The following describes two proteins that form a bound complex.

Sequence of chain B:
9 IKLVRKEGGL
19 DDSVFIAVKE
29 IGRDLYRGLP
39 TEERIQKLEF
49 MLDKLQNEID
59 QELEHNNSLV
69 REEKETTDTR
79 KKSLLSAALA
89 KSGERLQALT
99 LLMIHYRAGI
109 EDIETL

Interface contacts:
Residue Q76 in chain A is in contact with residue K14 in chain B (closest heavy-atom distance 3.5 Å).
Residue S22 in chain A is in contact with residue I9 in chain B (closest heavy-atom distance 4.0 Å).
Residue R74 in chain A is in contact with residue V68 in chain B (closest heavy-atom distance 3.5 Å).
Residue A48 in chain A is in contact with residue I102 in chain B (closest heavy-atom distance 3.5 Å).
Residue I46 in chain A contacts residue T98 in chain B (closest heavy-atom distance 3.4 Å).
Residue Q114 in chain A contacts residue L11 in chain B (closest heavy-atom distance 3.3 Å).
Residue L78 in chain A interacts with residue G17 in chain B (closest heavy-atom distance 4.0 Å).
Residue Q114 in chain A is in contact with residue R13 in chain B (closest heavy-atom distance 3.5 Å).
Residue E73 in chain A is in contact with residue I9 in chain B (closest heavy-atom distance 3.8 Å).
Residue Q76 in chain A interacts with residue K10 in chain B (closest heavy-atom distance 3.1 Å).
Residue D21 in chain A contacts residue I9 in chain B (closest heavy-atom distance 2.8 Å).
Residue E110 in chain A contacts residue L11 in chain B (closest heavy-atom distance 3.8 Å).
Residue R74 in chain A interacts with residue L87 in chain B (closest heavy-atom distance 4.1 Å).
Residue G71 in chain A contacts residue I9 in chain B (closest heavy-atom distance 3.2 Å).
Residue R74 in chain A contacts residue N65 in chain B (closest heavy-atom distance 3.2 Å).
Residue F82 in chain A contacts residue D19 in chain B (closest heavy-atom distance 3.8 Å).
Residue Q114 in chain A interacts with residue V12 in chain B (closest heavy-atom distance 3.3 Å).
Residue V80 in chain A interacts with residue E15 in chain B (closest heavy-atom distance 4.0 Å).
Residue F82 in chain A interacts with residue D20 in chain B (closest heavy-atom distance 2.9 Å).
Residue T103 in chain A contacts residue I9 in chain B (closest heavy-atom distance 3.4 Å).
Residue L78 in chain A contacts residue F23 in chain B (closest heavy-atom distance 3.9 Å).
Residue S77 in chain A interacts with residue L18 in chain B (closest heavy-atom distance 2.7 Å).
Residue F111 in chain A contacts residue L11 in chain B (closest heavy-atom distance 3.7 Å).
Residue R74 in chain A interacts with residue N64 in chain B (closest heavy-atom distance 2.8 Å).
Residue S106 in chain A is in contact with residue I9 in chain B (closest heavy-atom distance 3.2 Å).
Residue F75 in chain A interacts with residue L94 in chain B (closest heavy-atom distance 3.7 Å).
Residue W67 in chain A contacts residue F23 in chain B (closest heavy-atom distance 3.7 Å).
Residue S77 in chain A is in contact with residue G17 in chain B (closest heavy-atom distance 3.3 Å).
Residue I46 in chain A interacts with residue L94 in chain B (closest heavy-atom distance 3.8 Å).
Residue F75 in chain A is in contact with residue L61 in chain B (closest heavy-atom distance 3.5 Å).
Residue K15 in chain A is in contact with residue D20 in chain B (closest heavy-atom distance 2.8 Å).
Residue D49 in chain A contacts residue I102 in chain B (closest heavy-atom distance 3.7 Å).
Residue Q76 in chain A is in contact with residue V12 in chain B (closest heavy-atom distance 2.9 Å).
Residue W67 in chain A is in contact with residue D20 in chain B (closest heavy-atom distance 4.0 Å).
Residue W107 in chain A interacts with residue K10 in chain B (closest heavy-atom distance 3.6 Å).
Residue F82 in chain A contacts residue L18 in chain B (closest heavy-atom distance 4.0 Å).
Residue E73 in chain A interacts with residue K10 in chain B (closest heavy-atom distance 2.8 Å).
Residue S77 in chain A contacts residue K14 in chain B (closest heavy-atom distance 4.0 Å).
Residue A48 in chain A contacts residue F23 in chain B (closest heavy-atom distance 3.3 Å).
Residue V80 in chain A contacts residue R13 in chain B (closest heavy-atom distance 3.9 Å).
Residue L78 in chain A is in contact with residue K14 in chain B (closest heavy-atom distance 4.0 Å).
Residue A81 in chain A interacts with residue D19 in chain B (closest heavy-atom distance 4.1 Å).
Residue Y83 in chain A is in contact with residue L11 in chain B (closest heavy-atom distance 3.2 Å).
Residue V80 in chain A interacts with residue K14 in chain B (closest heavy-atom distance 3.5 Å).
Residue G79 in chain A interacts with residue G17 in chain B (closest heavy-atom distance 3.5 Å).
Residue G79 in chain A is in contact with residue K14 in chain B (closest heavy-atom distance 3.2 Å).
Residue F50 in chain A interacts with residue K27 in chain B (closest heavy-atom distance 3.2 Å).
Residue L78 in chain A contacts residue L18 in chain B (closest heavy-atom distance 3.7 Å).
Residue G47 in chain A interacts with residue Q95 in chain B (closest heavy-atom distance 3.5 Å).
Residue G79 in chain A contacts residue L18 in chain B (closest heavy-atom distance 2.9 Å).
Residue F75 in chain A is in contact with residue N64 in chain B (closest heavy-atom distance 3.6 Å).
Residue Q76 in chain A is in contact with residue L11 in chain B (closest heavy-atom distance 3.6 Å).
Residue I46 in chain A interacts with residue Q95 in chain B (closest heavy-atom distance 3.4 Å).
Residue F75 in chain A is in contact with residue Q95 in chain B (closest heavy-atom distance 2.9 Å).
Residue S77 in chain A contacts residue Q95 in chain B (closest heavy-atom distance 2.9 Å).
Residue F50 in chain A is in contact with residue F23 in chain B (closest heavy-atom distance 4.0 Å).
Residue K43 in chain A interacts with residue Q54 in chain B (closest heavy-atom distance 3.8 Å).
Residue D49 in chain A is in contact with residue K27 in chain B (closest heavy-atom distance 2.8 Å).
Residue W107 in chain A contacts residue I9 in chain B (closest heavy-atom distance 3.4 Å).
Residue E73 in chain A contacts residue V12 in chain B (closest heavy-atom distance 3.5 Å).

Sequence of chain A:
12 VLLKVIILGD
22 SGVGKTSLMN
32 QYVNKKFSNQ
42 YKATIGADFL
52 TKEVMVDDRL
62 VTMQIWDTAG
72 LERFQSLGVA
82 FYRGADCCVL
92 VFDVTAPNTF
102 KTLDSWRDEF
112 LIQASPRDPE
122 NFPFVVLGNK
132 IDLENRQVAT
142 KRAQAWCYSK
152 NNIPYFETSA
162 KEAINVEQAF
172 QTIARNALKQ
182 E